These two protein chains interact to form a complex.

Contacts between the two chains:
Residue I41 in chain A contacts residue T18 in chain B (closest heavy-atom distance 3.6 Å).
Residue P89 in chain A is in contact with residue K2 in chain B (closest heavy-atom distance 3.5 Å).
Residue W85 in chain A contacts residue T6 in chain B (closest heavy-atom distance 3.2 Å).
Residue I41 in chain A is in contact with residue V15 in chain B (closest heavy-atom distance 3.2 Å).
Residue E84 in chain A interacts with residue T6 in chain B (closest heavy-atom distance 3.9 Å).
Residue H66 in chain A is in contact with residue G3 in chain B (closest heavy-atom distance 4.0 Å).
Residue R40 in chain A interacts with residue D17 in chain B (closest heavy-atom distance 2.7 Å).
Residue W85 in chain A is in contact with residue G7 in chain B (closest heavy-atom distance 2.8 Å).
Residue G39 in chain A contacts residue E16 in chain B (closest heavy-atom distance 3.9 Å).
Residue R38 in chain A contacts residue D17 in chain B (closest heavy-atom distance 3.3 Å).
Residue C87 in chain A contacts residue V5 in chain B (closest heavy-atom distance 2.7 Å).
Residue W29 in chain A interacts with residue T14 in chain B (closest heavy-atom distance 4.0 Å).
Residue E84 in chain A interacts with residue A8 in chain B (closest heavy-atom distance 4.2 Å).
Residue S42 in chain A contacts residue V15 in chain B (closest heavy-atom distance 4.1 Å).
Residue P89 in chain A contacts residue G3 in chain B (closest heavy-atom distance 3.2 Å).
Residue C43 in chain A interacts with residue H12 in chain B (closest heavy-atom distance 4.0 Å).
Residue P89 in chain A interacts with residue I4 in chain B (closest heavy-atom distance 3.9 Å).
Residue G83 in chain A is in contact with residue A8 in chain B (closest heavy-atom distance 3.9 Å).
Residue S42 in chain A contacts residue T14 in chain B (closest heavy-atom distance 3.2 Å).
Residue A46 in chain A contacts residue H12 in chain B (closest heavy-atom distance 3.7 Å).
Residue R38 in chain A contacts residue K19 in chain B (closest heavy-atom distance 2.9 Å).
Residue R38 in chain A contacts residue T18 in chain B (closest heavy-atom distance 2.9 Å).
Residue I45 in chain A is in contact with residue H12 in chain B (closest heavy-atom distance 3.0 Å).
Residue I41 in chain A is in contact with residue T14 in chain B (closest heavy-atom distance 3.9 Å).
Residue K82 in chain A contacts residue A8 in chain B (closest heavy-atom distance 3.2 Å).
Residue T4 in chain A contacts residue K19 in chain B (closest heavy-atom distance 2.2 Å).
Residue W85 in chain A is in contact with residue A8 in chain B (closest heavy-atom distance 4.2 Å).
Residue S42 in chain A interacts with residue T13 in chain B (closest heavy-atom distance 4.2 Å).
Residue I41 in chain A interacts with residue E16 in chain B (closest heavy-atom distance 2.8 Å).
Residue C5 in chain A contacts residue T18 in chain B (closest heavy-atom distance 3.8 Å).
Residue T86 in chain A is in contact with residue T6 in chain B (closest heavy-atom distance 3.2 Å).
Residue T44 in chain A contacts residue T13 in chain B (closest heavy-atom distance 2.9 Å).
Residue E84 in chain A is in contact with residue G7 in chain B (closest heavy-atom distance 3.3 Å).
Residue G39 in chain A interacts with residue T18 in chain B (closest heavy-atom distance 2.6 Å).
Residue I45 in chain A contacts residue V9 in chain B (closest heavy-atom distance 3.9 Å).
Residue T86 in chain A contacts residue V5 in chain B (closest heavy-atom distance 3.4 Å).
Residue G39 in chain A is in contact with residue D17 in chain B (closest heavy-atom distance 4.0 Å).
Residue C5 in chain A is in contact with residue K19 in chain B (closest heavy-atom distance 3.3 Å).
Residue G81 in chain A is in contact with residue H12 in chain B (closest heavy-atom distance 3.4 Å).
Residue Y71 in chain A contacts residue G3 in chain B (closest heavy-atom distance 3.0 Å).
Residue F6 in chain A contacts residue T18 in chain B (closest heavy-atom distance 3.2 Å).
Residue C43 in chain A contacts residue T14 in chain B (closest heavy-atom distance 2.8 Å).
Residue R40 in chain A interacts with residue E16 in chain B (closest heavy-atom distance 3.2 Å).
Residue G39 in chain A is in contact with residue K19 in chain B (closest heavy-atom distance 3.9 Å).
Residue F6 in chain A is in contact with residue K19 in chain B (closest heavy-atom distance 3.4 Å).
Residue Y71 in chain A interacts with residue K2 in chain B (closest heavy-atom distance 3.6 Å).
Residue G83 in chain A contacts residue G7 in chain B (closest heavy-atom distance 3.8 Å).
Residue W29 in chain A is in contact with residue H12 in chain B (closest heavy-atom distance 3.6 Å).
Residue T13 in chain A contacts residue K19 in chain B (closest heavy-atom distance 4.0 Å).
Residue C87 in chain A contacts residue I4 in chain B (closest heavy-atom distance 3.5 Å).
Residue R22 in chain A contacts residue E16 in chain B (closest heavy-atom distance 3.0 Å).
Residue K88 in chain A is in contact with residue I4 in chain B (closest heavy-atom distance 3.9 Å).
Residue W85 in chain A is in contact with residue V5 in chain B (closest heavy-atom distance 3.9 Å).
Residue G83 in chain A interacts with residue V9 in chain B (closest heavy-atom distance 4.0 Å).
Residue T44 in chain A interacts with residue H12 in chain B (closest heavy-atom distance 3.1 Å).
Residue C43 in chain A is in contact with residue T13 in chain B (closest heavy-atom distance 3.3 Å).
Residue K82 in chain A contacts residue H12 in chain B (closest heavy-atom distance 4.1 Å).
Residue K82 in chain A interacts with residue V9 in chain B (closest heavy-atom distance 2.9 Å).
Residue L73 in chain A interacts with residue G3 in chain B (closest heavy-atom distance 3.9 Å).
Residue R40 in chain A is in contact with residue V15 in chain B (closest heavy-atom distance 3.6 Å).

Sequence of chain B:
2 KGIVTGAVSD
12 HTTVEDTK

Sequence of chain A:
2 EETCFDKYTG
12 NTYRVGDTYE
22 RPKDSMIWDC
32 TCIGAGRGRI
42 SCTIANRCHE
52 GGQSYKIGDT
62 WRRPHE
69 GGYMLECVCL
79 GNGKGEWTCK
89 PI